Sequence of protein 1:
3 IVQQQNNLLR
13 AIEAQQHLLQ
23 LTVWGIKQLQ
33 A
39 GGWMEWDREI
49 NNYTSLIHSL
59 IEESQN

This data describes a binding interaction between two proteins.

Interface contacts:
Residue I55 in protein 2 contacts residue A16 in protein 1 (closest heavy-atom distance 4.5 Å).
Residue L58 in protein 2 contacts residue A13 in protein 1 (closest heavy-atom distance 3.8 Å).
Residue I55 in protein 2 contacts residue Q17 in protein 1 (closest heavy-atom distance 3.7 Å).
Residue L11 in protein 2 interacts with residue L10 in protein 1 (closest heavy-atom distance 4.0 Å).
Residue L21 in protein 2 is in contact with residue L20 in protein 1 (closest heavy-atom distance 4.0 Å).
Residue L58 in protein 2 interacts with residue R12 in protein 1 (closest heavy-atom distance 3.6 Å).
Residue W44 in protein 2 interacts with residue T24 in protein 1 (closest heavy-atom distance 4.5 Å).
Residue I14 in protein 2 interacts with residue L10 in protein 1 (closest heavy-atom distance 4.0 Å).
Residue Y51 in protein 2 contacts residue A16 in protein 1 (closest heavy-atom distance 4.1 Å).
Residue I59 in protein 2 interacts with residue Q17 in protein 1 (closest heavy-atom distance 4.7 Å).
Residue Y51 in protein 2 is in contact with residue L23 in protein 1 (closest heavy-atom distance 4.0 Å).
Residue V25 in protein 2 is in contact with residue L20 in protein 1 (closest heavy-atom distance 4.3 Å).
Residue S62 in protein 2 is in contact with residue N9 in protein 1 (closest heavy-atom distance 3.3 Å).
Residue I28 in protein 2 is in contact with residue G27 in protein 1 (closest heavy-atom distance 4.6 Å).
Residue Q18 in protein 2 interacts with residue L20 in protein 1 (closest heavy-atom distance 3.9 Å).
Residue I14 in protein 2 is in contact with residue Q17 in protein 1 (closest heavy-atom distance 3.0 Å).
Residue S62 in protein 2 is in contact with residue Q6 in protein 1 (closest heavy-atom distance 3.2 Å).
Residue Q7 in protein 2 interacts with residue Q6 in protein 1 (closest heavy-atom distance 3.4 Å).
Residue L10 in protein 2 interacts with residue L10 in protein 1 (closest heavy-atom distance 4.1 Å).
Residue I14 in protein 2 contacts residue I14 in protein 1 (closest heavy-atom distance 3.9 Å).
Residue L21 in protein 2 interacts with residue Q17 in protein 1 (closest heavy-atom distance 3.8 Å).
Residue L21 in protein 2 interacts with residue L21 in protein 1 (closest heavy-atom distance 3.4 Å).
Residue L54 in protein 2 contacts residue A16 in protein 1 (closest heavy-atom distance 3.9 Å).
Residue V4 in protein 2 contacts residue I3 in protein 1 (closest heavy-atom distance 4.9 Å).
Residue I28 in protein 2 interacts with residue L31 in protein 1 (closest heavy-atom distance 3.9 Å).
Residue I3 in protein 2 contacts residue I3 in protein 1 (closest heavy-atom distance 3.6 Å).
Residue I48 in protein 2 is in contact with residue L23 in protein 1 (closest heavy-atom distance 3.8 Å).
Residue W41 in protein 2 interacts with residue Q30 in protein 1 (closest heavy-atom distance 3.8 Å).
Residue E47 in protein 2 contacts residue L23 in protein 1 (closest heavy-atom distance 3.7 Å).
Residue Q7 in protein 2 contacts residue Q7 in protein 1 (closest heavy-atom distance 3.1 Å).
Residue I28 in protein 2 contacts residue I28 in protein 1 (closest heavy-atom distance 3.7 Å).
Residue Q17 in protein 2 contacts residue Q17 in protein 1 (closest heavy-atom distance 4.1 Å).
Residue Q18 in protein 2 interacts with residue Q17 in protein 1 (closest heavy-atom distance 3.1 Å).
Residue Q7 in protein 2 contacts residue I3 in protein 1 (closest heavy-atom distance 3.0 Å).
Residue L11 in protein 2 contacts residue Q6 in protein 1 (closest heavy-atom distance 4.4 Å).
Residue Y51 in protein 2 contacts residue H19 in protein 1 (closest heavy-atom distance 3.3 Å).
Residue L21 in protein 2 is in contact with residue T24 in protein 1 (closest heavy-atom distance 4.9 Å).
Residue W44 in protein 2 is in contact with residue L23 in protein 1 (closest heavy-atom distance 2.8 Å).
Residue T24 in protein 2 interacts with residue T24 in protein 1 (closest heavy-atom distance 3.7 Å).
Residue Y51 in protein 2 interacts with residue L20 in protein 1 (closest heavy-atom distance 4.7 Å).
Residue V25 in protein 2 is in contact with residue T24 in protein 1 (closest heavy-atom distance 3.8 Å).
Residue I28 in protein 2 is in contact with residue T24 in protein 1 (closest heavy-atom distance 3.5 Å).
Residue W44 in protein 2 contacts residue G27 in protein 1 (closest heavy-atom distance 4.1 Å).
Residue I48 in protein 2 contacts residue T24 in protein 1 (closest heavy-atom distance 4.7 Å).
Residue I48 in protein 2 is in contact with residue L20 in protein 1 (closest heavy-atom distance 3.3 Å).
Residue W41 in protein 2 interacts with residue W26 in protein 1 (closest heavy-atom distance 3.7 Å).
Residue S62 in protein 2 is in contact with residue L10 in protein 1 (closest heavy-atom distance 4.0 Å).
Residue Q7 in protein 2 interacts with residue L10 in protein 1 (closest heavy-atom distance 4.0 Å).
Residue Q32 in protein 2 is in contact with residue L31 in protein 1 (closest heavy-atom distance 4.0 Å).
Residue W41 in protein 2 contacts residue L31 in protein 1 (closest heavy-atom distance 4.2 Å).
Residue W41 in protein 2 interacts with residue G27 in protein 1 (closest heavy-atom distance 3.7 Å).
Residue L31 in protein 2 contacts residue L31 in protein 1 (closest heavy-atom distance 3.9 Å).
Residue Q7 in protein 2 is in contact with residue V4 in protein 1 (closest heavy-atom distance 5.0 Å).
Residue I55 in protein 2 interacts with residue A13 in protein 1 (closest heavy-atom distance 3.5 Å).
Residue E61 in protein 2 interacts with residue N9 in protein 1 (closest heavy-atom distance 3.5 Å).
Residue W44 in protein 2 interacts with residue W26 in protein 1 (closest heavy-atom distance 3.5 Å).
Residue I14 in protein 2 contacts residue A13 in protein 1 (closest heavy-atom distance 4.1 Å).
Residue L58 in protein 2 is in contact with residue N9 in protein 1 (closest heavy-atom distance 4.3 Å).
Residue T52 in protein 2 contacts residue L20 in protein 1 (closest heavy-atom distance 4.0 Å).
Residue L58 in protein 2 interacts with residue A16 in protein 1 (closest heavy-atom distance 4.2 Å).

Sequence of protein 2:
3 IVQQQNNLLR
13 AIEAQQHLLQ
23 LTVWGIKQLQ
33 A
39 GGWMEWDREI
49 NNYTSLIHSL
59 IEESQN